This data describes a binding interaction between two proteins.

Sequence of the second protein:
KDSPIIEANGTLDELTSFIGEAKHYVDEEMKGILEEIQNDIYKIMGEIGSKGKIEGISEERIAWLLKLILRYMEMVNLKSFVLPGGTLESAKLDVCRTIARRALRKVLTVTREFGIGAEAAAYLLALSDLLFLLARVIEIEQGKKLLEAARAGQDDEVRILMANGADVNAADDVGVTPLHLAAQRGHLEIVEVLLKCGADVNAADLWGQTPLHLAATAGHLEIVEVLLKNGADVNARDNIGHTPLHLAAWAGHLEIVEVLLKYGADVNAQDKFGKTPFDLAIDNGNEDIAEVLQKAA

Contacts between the two chains:
Residue A140 in the second protein contacts residue L112 in the first protein (closest heavy-atom distance 3.6 Å).
Residue T133 in the second protein contacts residue L112 in the first protein (closest heavy-atom distance 4.4 Å).
Residue E82 in the second protein contacts residue R117 in the first protein (closest heavy-atom distance 4.0 Å).
Residue G137 in the second protein contacts residue L112 in the first protein (closest heavy-atom distance 4.3 Å).
Residue E81 in the second protein contacts residue K116 in the first protein (closest heavy-atom distance 4.7 Å).
Residue A85 in the second protein contacts residue R117 in the first protein (closest heavy-atom distance 4.3 Å).
Residue E141 in the second protein contacts residue L112 in the first protein (closest heavy-atom distance 3.8 Å).
Residue E81 in the second protein contacts residue R117 in the first protein (closest heavy-atom distance 4.4 Å).

Sequence of the first protein:
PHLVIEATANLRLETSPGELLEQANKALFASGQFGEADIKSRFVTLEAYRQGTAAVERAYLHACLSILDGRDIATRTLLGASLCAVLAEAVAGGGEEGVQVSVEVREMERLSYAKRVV